Interface contacts:
Residue R14 in protein 1 interacts with residue V19 in protein 2 (closest heavy-atom distance 4.3 Å).
Residue F96 in protein 1 contacts residue F9 in protein 2 (closest heavy-atom distance 4.7 Å).
Residue L87 in protein 1 interacts with residue Y12 in protein 2 (closest heavy-atom distance 4.5 Å).
Residue E120 in protein 1 interacts with residue F9 in protein 2 (closest heavy-atom distance 4.5 Å).
Residue F96 in protein 1 is in contact with residue E10 in protein 2 (closest heavy-atom distance 3.6 Å).
Residue E97 in protein 1 contacts residue E10 in protein 2 (closest heavy-atom distance 4.2 Å).
Residue Y91 in protein 1 contacts residue F9 in protein 2 (closest heavy-atom distance 4.1 Å).
Residue F89 in protein 1 interacts with residue F9 in protein 2 (closest heavy-atom distance 4.2 Å).
Residue F88 in protein 1 interacts with residue F9 in protein 2 (closest heavy-atom distance 4.8 Å).
Residue L36 in protein 1 contacts residue V17 in protein 2 (closest heavy-atom distance 3.5 Å).
Residue F96 in protein 1 is in contact with residue L13 in protein 2 (closest heavy-atom distance 3.6 Å).
Residue R14 in protein 1 interacts with residue V16 in protein 2 (closest heavy-atom distance 4.8 Å).
Residue R14 in protein 1 is in contact with residue V17 in protein 2 (closest heavy-atom distance 3.5 Å).
Residue L37 in protein 1 interacts with residue F18 in protein 2 (closest heavy-atom distance 4.5 Å).
Residue R14 in protein 1 contacts residue F18 in protein 2 (closest heavy-atom distance 3.7 Å).
Residue F64 in protein 1 is in contact with residue L13 in protein 2 (closest heavy-atom distance 3.8 Å).
Residue F88 in protein 1 interacts with residue V16 in protein 2 (closest heavy-atom distance 3.4 Å).
Residue F88 in protein 1 interacts with residue L13 in protein 2 (closest heavy-atom distance 3.6 Å).
Residue L62 in protein 1 contacts residue L13 in protein 2 (closest heavy-atom distance 4.6 Å).
Residue R118 in protein 1 contacts residue F9 in protein 2 (closest heavy-atom distance 3.3 Å).
Residue K121 in protein 1 contacts residue E10 in protein 2 (closest heavy-atom distance 3.2 Å).
Residue F64 in protein 1 contacts residue V17 in protein 2 (closest heavy-atom distance 4.7 Å).
Residue F88 in protein 1 contacts residue V17 in protein 2 (closest heavy-atom distance 4.4 Å).
Residue F88 in protein 1 interacts with residue Y12 in protein 2 (closest heavy-atom distance 4.2 Å).
Residue F89 in protein 1 contacts residue Y12 in protein 2 (closest heavy-atom distance 3.1 Å).
Residue V94 in protein 1 interacts with residue F9 in protein 2 (closest heavy-atom distance 4.6 Å).

Sequence of protein 2:
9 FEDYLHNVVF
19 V

The following describes two proteins that form a bound complex.

Sequence of protein 1:
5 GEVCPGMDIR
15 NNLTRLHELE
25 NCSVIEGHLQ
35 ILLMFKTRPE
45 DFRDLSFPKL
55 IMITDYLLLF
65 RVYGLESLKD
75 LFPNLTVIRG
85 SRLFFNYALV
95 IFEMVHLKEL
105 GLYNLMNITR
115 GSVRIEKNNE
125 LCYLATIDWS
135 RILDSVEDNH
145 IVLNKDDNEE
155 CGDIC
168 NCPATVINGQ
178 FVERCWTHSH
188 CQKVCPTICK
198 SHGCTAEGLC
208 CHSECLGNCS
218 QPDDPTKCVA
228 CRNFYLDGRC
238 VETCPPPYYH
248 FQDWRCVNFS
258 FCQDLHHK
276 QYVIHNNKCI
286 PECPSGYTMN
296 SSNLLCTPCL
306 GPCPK